Sequence of chain A:
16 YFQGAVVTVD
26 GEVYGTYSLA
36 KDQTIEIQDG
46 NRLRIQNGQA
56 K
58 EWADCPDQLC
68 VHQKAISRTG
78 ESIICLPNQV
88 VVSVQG

Residue-level contacts at the interface:
Residue Q92 in chain A contacts residue L83 in chain B (closest heavy-atom distance 4.0 Å).
Residue Q70 in chain A contacts residue T76 in chain B (closest heavy-atom distance 3.7 Å).
Residue G77 in chain A is in contact with residue Q70 in chain B (closest heavy-atom distance 3.4 Å).
Residue G77 in chain A is in contact with residue L66 in chain B (closest heavy-atom distance 4.4 Å).
Residue V88 in chain A contacts residue V88 in chain B (closest heavy-atom distance 3.8 Å).
Residue Q70 in chain A interacts with residue G77 in chain B (closest heavy-atom distance 3.2 Å).
Residue L66 in chain A is in contact with residue T76 in chain B (closest heavy-atom distance 4.0 Å).
Residue S79 in chain A is in contact with residue I81 in chain B (closest heavy-atom distance 3.8 Å).
Residue I81 in chain A is in contact with residue G77 in chain B (closest heavy-atom distance 4.6 Å).
Residue S79 in chain A contacts residue S79 in chain B (closest heavy-atom distance 2.7 Å).
Residue L83 in chain A interacts with residue T23 in chain B (closest heavy-atom distance 4.1 Å).
Residue Q70 in chain A interacts with residue E78 in chain B (closest heavy-atom distance 3.4 Å).
Residue I81 in chain A is in contact with residue I81 in chain B (closest heavy-atom distance 3.9 Å).
Residue I80 in chain A is in contact with residue S79 in chain B (closest heavy-atom distance 4.3 Å).
Residue Q86 in chain A contacts residue G26 in chain B (closest heavy-atom distance 4.4 Å).
Residue D64 in chain A is in contact with residue Q92 in chain B (closest heavy-atom distance 4.3 Å).
Residue L66 in chain A interacts with residue Q92 in chain B (closest heavy-atom distance 3.4 Å).
Residue S79 in chain A is in contact with residue I80 in chain B (closest heavy-atom distance 4.3 Å).
Residue V88 in chain A interacts with residue I81 in chain B (closest heavy-atom distance 4.0 Å).
Residue L83 in chain A is in contact with residue V21 in chain B (closest heavy-atom distance 3.9 Å).
Residue L66 in chain A contacts residue V91 in chain B (closest heavy-atom distance 4.7 Å).
Residue V88 in chain A interacts with residue L83 in chain B (closest heavy-atom distance 4.7 Å).
Residue T76 in chain A is in contact with residue L66 in chain B (closest heavy-atom distance 4.0 Å).
Residue E78 in chain A interacts with residue Q70 in chain B (closest heavy-atom distance 3.7 Å).
Residue G77 in chain A interacts with residue I81 in chain B (closest heavy-atom distance 4.7 Å).
Residue I81 in chain A is in contact with residue V88 in chain B (closest heavy-atom distance 4.0 Å).
Residue T23 in chain A is in contact with residue L83 in chain B (closest heavy-atom distance 4.1 Å).
Residue L83 in chain A contacts residue V88 in chain B (closest heavy-atom distance 4.7 Å).
Residue S90 in chain A is in contact with residue L83 in chain B (closest heavy-atom distance 4.7 Å).
Residue Q92 in chain A is in contact with residue D64 in chain B (closest heavy-atom distance 4.4 Å).
Residue S90 in chain A is in contact with residue I81 in chain B (closest heavy-atom distance 3.5 Å).
Residue L83 in chain A interacts with residue S90 in chain B (closest heavy-atom distance 4.6 Å).
Residue V21 in chain A is in contact with residue L83 in chain B (closest heavy-atom distance 4.0 Å).
Residue L66 in chain A interacts with residue G77 in chain B (closest heavy-atom distance 4.2 Å).
Residue T76 in chain A contacts residue Q70 in chain B (closest heavy-atom distance 3.5 Å).
Residue I81 in chain A interacts with residue S90 in chain B (closest heavy-atom distance 3.5 Å).
Residue I81 in chain A is in contact with residue Q92 in chain B (closest heavy-atom distance 4.9 Å).
Residue Q92 in chain A interacts with residue L66 in chain B (closest heavy-atom distance 3.6 Å).
Residue I81 in chain A is in contact with residue S79 in chain B (closest heavy-atom distance 3.6 Å).
Residue G26 in chain A contacts residue Q86 in chain B (closest heavy-atom distance 4.5 Å).
Residue L83 in chain A is in contact with residue Q92 in chain B (closest heavy-atom distance 3.8 Å).

Sequence of chain B:
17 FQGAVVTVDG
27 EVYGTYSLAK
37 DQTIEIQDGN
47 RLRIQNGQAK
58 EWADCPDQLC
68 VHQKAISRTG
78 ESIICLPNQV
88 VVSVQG

This data describes a binding interaction between two proteins.